Sequence of chain A:
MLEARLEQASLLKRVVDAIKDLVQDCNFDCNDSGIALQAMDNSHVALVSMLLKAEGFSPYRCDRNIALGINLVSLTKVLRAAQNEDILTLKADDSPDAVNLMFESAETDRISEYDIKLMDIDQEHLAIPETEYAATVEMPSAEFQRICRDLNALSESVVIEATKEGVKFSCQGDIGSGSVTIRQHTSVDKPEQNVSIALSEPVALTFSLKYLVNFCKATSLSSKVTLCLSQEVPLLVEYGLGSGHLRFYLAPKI

Contacts between the two chains:
Residue P234 in chain A contacts residue F12 in chain B (closest heavy-atom distance 3.9 Å).
Residue A127 in chain A is in contact with residue K15 in chain B (closest heavy-atom distance 4.2 Å).
Residue H44 in chain A is in contact with residue D7 in chain B (closest heavy-atom distance 3.2 Å).
Residue A251 in chain A interacts with residue D7 in chain B (closest heavy-atom distance 4.6 Å).
Residue L126 in chain A contacts residue R9 in chain B (closest heavy-atom distance 3.8 Å).
Residue H44 in chain A is in contact with residue I8 in chain B (closest heavy-atom distance 2.8 Å).
Residue A251 in chain A contacts residue T6 in chain B (closest heavy-atom distance 4.2 Å).
Residue L47 in chain A is in contact with residue F12 in chain B (closest heavy-atom distance 4.5 Å).
Residue H44 in chain A contacts residue R9 in chain B (closest heavy-atom distance 3.0 Å).
Residue L47 in chain A contacts residue I8 in chain B (closest heavy-atom distance 4.3 Å).
Residue A127 in chain A interacts with residue S14 in chain B (closest heavy-atom distance 4.8 Å).
Residue E124 in chain A interacts with residue S14 in chain B (closest heavy-atom distance 3.9 Å).
Residue A251 in chain A interacts with residue F11 in chain B (closest heavy-atom distance 3.7 Å).
Residue A127 in chain A contacts residue F12 in chain B (closest heavy-atom distance 3.7 Å).
Residue L250 in chain A contacts residue I8 in chain B (closest heavy-atom distance 4.5 Å).
Residue M40 in chain A contacts residue R9 in chain B (closest heavy-atom distance 3.5 Å).
Residue P234 in chain A contacts residue F11 in chain B (closest heavy-atom distance 3.6 Å).
Residue H125 in chain A interacts with residue K15 in chain B (closest heavy-atom distance 2.5 Å).
Residue L126 in chain A is in contact with residue H13 in chain B (closest heavy-atom distance 3.6 Å).
Residue E124 in chain A interacts with residue R9 in chain B (closest heavy-atom distance 3.7 Å).
Residue A251 in chain A interacts with residue I8 in chain B (closest heavy-atom distance 4.0 Å).
Residue V233 in chain A contacts residue F11 in chain B (closest heavy-atom distance 4.2 Å).
Residue H125 in chain A interacts with residue S14 in chain B (closest heavy-atom distance 3.4 Å).
Residue Y249 in chain A contacts residue I8 in chain B (closest heavy-atom distance 4.0 Å).
Residue Y249 in chain A contacts residue F12 in chain B (closest heavy-atom distance 3.7 Å).
Residue V45 in chain A is in contact with residue T6 in chain B (closest heavy-atom distance 3.6 Å).
Residue H44 in chain A is in contact with residue T6 in chain B (closest heavy-atom distance 3.7 Å).
Residue M40 in chain A is in contact with residue I8 in chain B (closest heavy-atom distance 3.6 Å).
Residue I128 in chain A interacts with residue F12 in chain B (closest heavy-atom distance 3.5 Å).
Residue A127 in chain A contacts residue H13 in chain B (closest heavy-atom distance 2.9 Å).
Residue P234 in chain A contacts residue I8 in chain B (closest heavy-atom distance 3.9 Å).
Residue V45 in chain A contacts residue I8 in chain B (closest heavy-atom distance 3.6 Å).
Residue L126 in chain A is in contact with residue F12 in chain B (closest heavy-atom distance 3.7 Å).
Residue H125 in chain A contacts residue H13 in chain B (closest heavy-atom distance 4.4 Å).
Residue E232 in chain A interacts with residue F11 in chain B (closest heavy-atom distance 3.6 Å).
Residue S43 in chain A contacts residue D7 in chain B (closest heavy-atom distance 5.0 Å).
Residue A46 in chain A contacts residue I8 in chain B (closest heavy-atom distance 4.2 Å).
Residue P252 in chain A interacts with residue F11 in chain B (closest heavy-atom distance 4.2 Å).
Residue L126 in chain A contacts residue K15 in chain B (closest heavy-atom distance 4.4 Å).
Residue P129 in chain A interacts with residue F12 in chain B (closest heavy-atom distance 3.9 Å).
Residue L126 in chain A interacts with residue S14 in chain B (closest heavy-atom distance 3.7 Å).
Residue P129 in chain A interacts with residue F11 in chain B (closest heavy-atom distance 4.9 Å).

These two protein chains interact to form a complex.

Sequence of chain B:
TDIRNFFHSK